These two protein chains interact to form a complex.

Sequence of protein 1:
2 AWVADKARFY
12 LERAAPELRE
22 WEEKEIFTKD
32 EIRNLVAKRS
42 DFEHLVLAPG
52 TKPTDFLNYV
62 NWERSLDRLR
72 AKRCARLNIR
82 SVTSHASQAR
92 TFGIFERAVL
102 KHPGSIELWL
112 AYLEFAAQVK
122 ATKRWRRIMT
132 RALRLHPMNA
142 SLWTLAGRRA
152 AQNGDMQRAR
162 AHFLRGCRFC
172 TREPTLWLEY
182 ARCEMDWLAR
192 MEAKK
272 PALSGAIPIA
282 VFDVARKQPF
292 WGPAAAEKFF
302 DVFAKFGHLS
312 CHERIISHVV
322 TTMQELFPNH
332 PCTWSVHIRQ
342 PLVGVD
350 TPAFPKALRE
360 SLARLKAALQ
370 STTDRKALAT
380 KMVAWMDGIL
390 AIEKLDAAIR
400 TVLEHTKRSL

Residue-level contacts at the interface:
Residue E88 in protein 2 contacts residue A16 in protein 1 (closest heavy-atom distance 3.7 Å).
Residue A89 in protein 2 is in contact with residue A16 in protein 1 (closest heavy-atom distance 4.4 Å).
Residue E88 in protein 2 is in contact with residue P17 in protein 1 (closest heavy-atom distance 5.0 Å).
Residue A89 in protein 2 is in contact with residue E13 in protein 1 (closest heavy-atom distance 4.8 Å).

Sequence of protein 2:
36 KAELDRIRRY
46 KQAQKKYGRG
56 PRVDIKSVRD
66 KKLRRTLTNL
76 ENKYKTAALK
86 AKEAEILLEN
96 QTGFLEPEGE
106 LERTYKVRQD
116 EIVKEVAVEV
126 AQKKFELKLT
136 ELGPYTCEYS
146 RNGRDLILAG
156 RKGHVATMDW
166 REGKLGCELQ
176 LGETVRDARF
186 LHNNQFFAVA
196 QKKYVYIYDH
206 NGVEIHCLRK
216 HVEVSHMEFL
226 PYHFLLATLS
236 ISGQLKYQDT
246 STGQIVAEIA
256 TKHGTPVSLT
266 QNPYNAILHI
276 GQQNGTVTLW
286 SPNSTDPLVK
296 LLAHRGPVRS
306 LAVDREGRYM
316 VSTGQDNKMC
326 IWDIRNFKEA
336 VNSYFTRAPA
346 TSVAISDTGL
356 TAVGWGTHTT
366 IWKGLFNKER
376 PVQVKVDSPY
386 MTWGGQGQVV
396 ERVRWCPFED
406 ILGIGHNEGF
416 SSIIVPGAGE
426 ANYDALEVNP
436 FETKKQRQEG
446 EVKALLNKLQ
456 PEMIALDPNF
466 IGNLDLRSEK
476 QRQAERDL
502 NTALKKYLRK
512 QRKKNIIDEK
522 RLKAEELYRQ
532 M